The following describes two proteins that form a bound complex.

Residue-level contacts at the interface:
Residue W79 in chain A interacts with residue K1 in chain B (closest heavy-atom distance 4.8 Å).
Residue Y179 in chain A contacts residue N34 in chain B (closest heavy-atom distance 3.5 Å).
Residue E78 in chain A contacts residue K1 in chain B (closest heavy-atom distance 3.2 Å).
Residue E78 in chain A contacts residue E2 in chain B (closest heavy-atom distance 2.9 Å).
Residue K181 in chain A is in contact with residue K37 in chain B (closest heavy-atom distance 4.1 Å).
Residue F77 in chain A is in contact with residue K37 in chain B (closest heavy-atom distance 4.8 Å).
Residue Y179 in chain A interacts with residue E2 in chain B (closest heavy-atom distance 3.2 Å).
Residue Y179 in chain A contacts residue R10 in chain B (closest heavy-atom distance 3.6 Å).

Sequence of chain A:
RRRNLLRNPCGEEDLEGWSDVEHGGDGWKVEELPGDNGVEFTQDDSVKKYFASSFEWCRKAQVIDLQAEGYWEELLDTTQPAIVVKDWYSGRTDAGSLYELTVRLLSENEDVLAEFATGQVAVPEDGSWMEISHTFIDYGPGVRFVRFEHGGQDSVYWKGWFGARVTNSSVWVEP

Sequence of chain B:
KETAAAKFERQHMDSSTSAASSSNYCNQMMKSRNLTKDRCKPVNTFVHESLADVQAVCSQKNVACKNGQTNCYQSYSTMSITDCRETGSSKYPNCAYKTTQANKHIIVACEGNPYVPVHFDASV